Contacts between the two chains:
Residue V211 in protein 2 interacts with residue K542 in protein 1 (closest heavy-atom distance 2.6 Å).
Residue G212 in protein 2 interacts with residue P543 in protein 1 (closest heavy-atom distance 4.6 Å).
Residue E207 in protein 2 is in contact with residue V538 in protein 1 (closest heavy-atom distance 3.4 Å).
Residue T55 in protein 2 contacts residue K539 in protein 1 (closest heavy-atom distance 3.2 Å).
Residue Y210 in protein 2 interacts with residue V540 in protein 1 (closest heavy-atom distance 3.4 Å).
Residue A58 in protein 2 contacts residue K539 in protein 1 (closest heavy-atom distance 4.3 Å).
Residue G212 in protein 2 is in contact with residue R541 in protein 1 (closest heavy-atom distance 3.9 Å).
Residue E56 in protein 2 contacts residue R541 in protein 1 (closest heavy-atom distance 3.6 Å).
Residue T55 in protein 2 interacts with residue R541 in protein 1 (closest heavy-atom distance 3.6 Å).
Residue L68 in protein 2 contacts residue V538 in protein 1 (closest heavy-atom distance 3.5 Å).
Residue Y210 in protein 2 is in contact with residue P543 in protein 1 (closest heavy-atom distance 3.2 Å).
Residue L54 in protein 2 contacts residue K539 in protein 1 (closest heavy-atom distance 5.0 Å).
Residue L63 in protein 2 interacts with residue V540 in protein 1 (closest heavy-atom distance 4.0 Å).
Residue V208 in protein 2 contacts residue V538 in protein 1 (closest heavy-atom distance 3.9 Å).
Residue Y210 in protein 2 interacts with residue A544 in protein 1 (closest heavy-atom distance 3.7 Å).
Residue T55 in protein 2 contacts residue V540 in protein 1 (closest heavy-atom distance 4.5 Å).
Residue L54 in protein 2 is in contact with residue V538 in protein 1 (closest heavy-atom distance 4.3 Å).
Residue V211 in protein 2 is in contact with residue K539 in protein 1 (closest heavy-atom distance 3.4 Å).
Residue V208 in protein 2 contacts residue V540 in protein 1 (closest heavy-atom distance 3.9 Å).
Residue Y210 in protein 2 interacts with residue K542 in protein 1 (closest heavy-atom distance 3.2 Å).
Residue A58 in protein 2 is in contact with residue V540 in protein 1 (closest heavy-atom distance 3.8 Å).
Residue Y210 in protein 2 contacts residue P545 in protein 1 (closest heavy-atom distance 4.2 Å).
Residue A58 in protein 2 interacts with residue V538 in protein 1 (closest heavy-atom distance 3.9 Å).
Residue V211 in protein 2 is in contact with residue R541 in protein 1 (closest heavy-atom distance 3.0 Å).
Residue G212 in protein 2 contacts residue K542 in protein 1 (closest heavy-atom distance 4.4 Å).
Residue E209 in protein 2 is in contact with residue K539 in protein 1 (closest heavy-atom distance 3.3 Å).
Residue E209 in protein 2 is in contact with residue V540 in protein 1 (closest heavy-atom distance 2.8 Å).
Residue L236 in protein 2 interacts with residue V538 in protein 1 (closest heavy-atom distance 4.1 Å).
Residue G59 in protein 2 is in contact with residue K542 in protein 1 (closest heavy-atom distance 3.1 Å).
Residue V211 in protein 2 interacts with residue P543 in protein 1 (closest heavy-atom distance 3.6 Å).
Residue F232 in protein 2 is in contact with residue V538 in protein 1 (closest heavy-atom distance 4.4 Å).
Residue G59 in protein 2 interacts with residue V540 in protein 1 (closest heavy-atom distance 4.0 Å).
Residue V211 in protein 2 interacts with residue V540 in protein 1 (closest heavy-atom distance 2.9 Å).
Residue E209 in protein 2 interacts with residue V538 in protein 1 (closest heavy-atom distance 3.3 Å).

Sequence of protein 1:
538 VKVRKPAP

Sequence of protein 2:
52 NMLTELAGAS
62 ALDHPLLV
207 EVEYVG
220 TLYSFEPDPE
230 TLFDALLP

This data describes a binding interaction between two proteins.